This data describes a binding interaction between two proteins.

Sequence of chain B:
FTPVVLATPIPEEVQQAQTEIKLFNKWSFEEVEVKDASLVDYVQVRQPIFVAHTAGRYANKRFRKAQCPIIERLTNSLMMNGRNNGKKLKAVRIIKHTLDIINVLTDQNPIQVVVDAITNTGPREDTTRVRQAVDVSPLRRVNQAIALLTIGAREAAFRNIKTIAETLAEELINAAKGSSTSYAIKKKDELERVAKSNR

Sequence of chain A:
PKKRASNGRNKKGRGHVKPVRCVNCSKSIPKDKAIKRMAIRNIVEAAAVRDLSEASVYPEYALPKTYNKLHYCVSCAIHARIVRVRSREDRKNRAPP

Residue-level contacts at the interface:
Residue R225 in chain B is in contact with residue D52 in chain A (closest heavy-atom distance 4.8 Å).
Residue R225 in chain B is in contact with residue A48 in chain A (closest heavy-atom distance 3.8 Å).
Residue K222 in chain B is in contact with residue D52 in chain A (closest heavy-atom distance 5.0 Å).